Residue-level contacts at the interface:
Residue S15 in protein 2 contacts residue Y12 in protein 1 (closest heavy-atom distance 3.3 Å).
Residue A13 in protein 2 interacts with residue T10 in protein 1 (closest heavy-atom distance 3.7 Å).
Residue S24 in protein 2 is in contact with residue L27 in protein 1 (closest heavy-atom distance 3.8 Å).
Residue S9 in protein 2 contacts residue T10 in protein 1 (closest heavy-atom distance 3.1 Å).
Residue T14 in protein 2 is in contact with residue Y12 in protein 1 (closest heavy-atom distance 3.8 Å).
Residue D20 in protein 2 interacts with residue R28 in protein 1 (closest heavy-atom distance 3.9 Å).
Residue T8 in protein 2 is in contact with residue T10 in protein 1 (closest heavy-atom distance 4.4 Å).
Residue E17 in protein 2 is in contact with residue K36 in protein 1 (closest heavy-atom distance 3.9 Å).
Residue T19 in protein 2 contacts residue S24 in protein 1 (closest heavy-atom distance 3.5 Å).
Residue D97 in protein 2 is in contact with residue I35 in protein 1 (closest heavy-atom distance 4.2 Å).
Residue T19 in protein 2 contacts residue H26 in protein 1 (closest heavy-atom distance 3.7 Å).
Residue D20 in protein 2 interacts with residue H26 in protein 1 (closest heavy-atom distance 3.6 Å).
Residue W107 in protein 2 contacts residue R41 in protein 1 (closest heavy-atom distance 4.5 Å).
Residue D97 in protein 2 contacts residue R41 in protein 1 (closest heavy-atom distance 2.6 Å).
Residue S21 in protein 2 contacts residue L27 in protein 1 (closest heavy-atom distance 3.0 Å).
Residue L100 in protein 2 interacts with residue L44 in protein 1 (closest heavy-atom distance 4.2 Å).
Residue T14 in protein 2 is in contact with residue V11 in protein 1 (closest heavy-atom distance 3.4 Å).
Residue L100 in protein 2 interacts with residue L32 in protein 1 (closest heavy-atom distance 3.8 Å).
Residue S21 in protein 2 interacts with residue R28 in protein 1 (closest heavy-atom distance 3.9 Å).
Residue E108 in protein 2 contacts residue R41 in protein 1 (closest heavy-atom distance 3.2 Å).
Residue S15 in protein 2 is in contact with residue A13 in protein 1 (closest heavy-atom distance 4.5 Å).
Residue Q102 in protein 2 is in contact with residue L27 in protein 1 (closest heavy-atom distance 4.5 Å).
Residue P64 in protein 2 contacts residue R28 in protein 1 (closest heavy-atom distance 3.4 Å).
Residue L100 in protein 2 contacts residue Y29 in protein 1 (closest heavy-atom distance 4.6 Å).
Residue F105 in protein 2 is in contact with residue E45 in protein 1 (closest heavy-atom distance 3.7 Å).
Residue L100 in protein 2 interacts with residue Y31 in protein 1 (closest heavy-atom distance 3.8 Å).
Residue A18 in protein 2 contacts residue L32 in protein 1 (closest heavy-atom distance 3.7 Å).
Residue S21 in protein 2 interacts with residue H26 in protein 1 (closest heavy-atom distance 3.6 Å).
Residue S15 in protein 2 is in contact with residue S9 in protein 1 (closest heavy-atom distance 4.0 Å).
Residue Y63 in protein 2 interacts with residue R28 in protein 1 (closest heavy-atom distance 3.9 Å).
Residue T14 in protein 2 interacts with residue T10 in protein 1 (closest heavy-atom distance 2.2 Å).
Residue E25 in protein 2 interacts with residue H26 in protein 1 (closest heavy-atom distance 3.4 Å).
Residue A101 in protein 2 contacts residue L27 in protein 1 (closest heavy-atom distance 3.6 Å).
Residue Q92 in protein 2 interacts with residue R41 in protein 1 (closest heavy-atom distance 3.2 Å).
Residue E25 in protein 2 interacts with residue E25 in protein 1 (closest heavy-atom distance 3.8 Å).
Residue F105 in protein 2 interacts with residue L44 in protein 1 (closest heavy-atom distance 3.7 Å).
Residue E17 in protein 2 interacts with residue R28 in protein 1 (closest heavy-atom distance 2.4 Å).
Residue S15 in protein 2 is in contact with residue T10 in protein 1 (closest heavy-atom distance 3.6 Å).
Residue F98 in protein 2 interacts with residue R28 in protein 1 (closest heavy-atom distance 3.5 Å).
Residue G23 in protein 2 is in contact with residue L27 in protein 1 (closest heavy-atom distance 3.8 Å).
Residue E25 in protein 2 contacts residue L27 in protein 1 (closest heavy-atom distance 3.5 Å).
Residue T103 in protein 2 is in contact with residue Y31 in protein 1 (closest heavy-atom distance 2.9 Å).
Residue T19 in protein 2 interacts with residue E25 in protein 1 (closest heavy-atom distance 4.7 Å).
Residue F98 in protein 2 interacts with residue I35 in protein 1 (closest heavy-atom distance 4.6 Å).
Residue A18 in protein 2 is in contact with residue R28 in protein 1 (closest heavy-atom distance 2.9 Å).
Residue R74 in protein 2 interacts with residue R28 in protein 1 (closest heavy-atom distance 3.9 Å).
Residue Y29 in protein 2 interacts with residue L27 in protein 1 (closest heavy-atom distance 4.2 Å).
Residue A62 in protein 2 contacts residue L27 in protein 1 (closest heavy-atom distance 4.6 Å).
Residue D61 in protein 2 interacts with residue L27 in protein 1 (closest heavy-atom distance 4.0 Å).
Residue L100 in protein 2 interacts with residue R28 in protein 1 (closest heavy-atom distance 3.3 Å).
Residue T19 in protein 2 interacts with residue E33 in protein 1 (closest heavy-atom distance 3.1 Å).
Residue L100 in protein 2 interacts with residue I35 in protein 1 (closest heavy-atom distance 4.2 Å).
Residue T19 in protein 2 is in contact with residue L32 in protein 1 (closest heavy-atom distance 4.1 Å).
Residue T104 in protein 2 is in contact with residue Y31 in protein 1 (closest heavy-atom distance 3.9 Å).
Residue L100 in protein 2 is in contact with residue L27 in protein 1 (closest heavy-atom distance 3.8 Å).
Residue S15 in protein 2 interacts with residue V11 in protein 1 (closest heavy-atom distance 2.9 Å).
Residue T14 in protein 2 is in contact with residue I35 in protein 1 (closest heavy-atom distance 4.5 Å).
Residue Y99 in protein 2 is in contact with residue R28 in protein 1 (closest heavy-atom distance 3.4 Å).
Residue A62 in protein 2 is in contact with residue R28 in protein 1 (closest heavy-atom distance 3.4 Å).
Residue F105 in protein 2 is in contact with residue Y31 in protein 1 (closest heavy-atom distance 3.6 Å).

Sequence of protein 1:
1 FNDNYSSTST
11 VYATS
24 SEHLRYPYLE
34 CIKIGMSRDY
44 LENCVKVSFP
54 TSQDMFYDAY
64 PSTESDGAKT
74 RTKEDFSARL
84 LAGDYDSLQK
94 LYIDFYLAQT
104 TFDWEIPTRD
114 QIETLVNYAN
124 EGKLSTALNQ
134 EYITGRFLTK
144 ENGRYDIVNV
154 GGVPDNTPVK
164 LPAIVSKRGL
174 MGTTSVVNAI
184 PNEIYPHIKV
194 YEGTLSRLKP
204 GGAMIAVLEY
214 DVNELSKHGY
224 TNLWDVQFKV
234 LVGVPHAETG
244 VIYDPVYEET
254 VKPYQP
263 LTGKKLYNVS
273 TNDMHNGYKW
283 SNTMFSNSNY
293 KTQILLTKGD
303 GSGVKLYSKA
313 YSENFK

The following describes two proteins that form a bound complex.

Sequence of protein 2:
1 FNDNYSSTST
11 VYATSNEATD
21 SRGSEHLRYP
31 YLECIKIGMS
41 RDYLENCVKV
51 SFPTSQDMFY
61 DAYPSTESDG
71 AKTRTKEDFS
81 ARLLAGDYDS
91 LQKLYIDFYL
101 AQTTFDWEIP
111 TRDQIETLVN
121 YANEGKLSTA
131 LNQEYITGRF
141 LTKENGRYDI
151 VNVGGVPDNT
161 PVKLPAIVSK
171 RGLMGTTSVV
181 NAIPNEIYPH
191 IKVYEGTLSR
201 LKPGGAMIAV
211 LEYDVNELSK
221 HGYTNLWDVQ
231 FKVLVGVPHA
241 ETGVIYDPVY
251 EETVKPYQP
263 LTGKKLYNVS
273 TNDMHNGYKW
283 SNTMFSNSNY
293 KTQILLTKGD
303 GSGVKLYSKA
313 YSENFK